Sequence of the second protein:
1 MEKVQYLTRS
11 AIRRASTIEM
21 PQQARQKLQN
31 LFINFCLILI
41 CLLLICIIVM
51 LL

These two protein chains interact to form a complex.

Residue-level contacts at the interface:
Residue L37 in the second protein is in contact with residue I40 in the first protein (closest heavy-atom distance 4.8 Å).
Residue N34 in the second protein contacts residue I33 in the first protein (closest heavy-atom distance 4.4 Å).
Residue C41 in the second protein contacts residue L39 in the first protein (closest heavy-atom distance 4.3 Å).
Residue L44 in the second protein interacts with residue I47 in the first protein (closest heavy-atom distance 3.6 Å).
Residue I38 in the second protein is in contact with residue F32 in the first protein (closest heavy-atom distance 4.1 Å).
Residue C41 in the second protein contacts residue C36 in the first protein (closest heavy-atom distance 4.7 Å).
Residue I45 in the second protein interacts with residue L43 in the first protein (closest heavy-atom distance 4.4 Å).
Residue C41 in the second protein interacts with residue I40 in the first protein (closest heavy-atom distance 3.8 Å).
Residue C41 in the second protein interacts with residue L43 in the first protein (closest heavy-atom distance 4.9 Å).
Residue L37 in the second protein is in contact with residue I33 in the first protein (closest heavy-atom distance 3.4 Å).
Residue L51 in the second protein interacts with residue L51 in the first protein (closest heavy-atom distance 4.7 Å).
Residue L52 in the second protein is in contact with residue M50 in the first protein (closest heavy-atom distance 4.2 Å).
Residue L44 in the second protein interacts with residue L43 in the first protein (closest heavy-atom distance 4.7 Å).
Residue I48 in the second protein interacts with residue L43 in the first protein (closest heavy-atom distance 3.7 Å).
Residue I48 in the second protein interacts with residue C46 in the first protein (closest heavy-atom distance 3.4 Å).
Residue L51 in the second protein contacts residue I47 in the first protein (closest heavy-atom distance 4.5 Å).
Residue L37 in the second protein is in contact with residue C36 in the first protein (closest heavy-atom distance 4.8 Å).
Residue I48 in the second protein interacts with residue I47 in the first protein (closest heavy-atom distance 3.8 Å).

Sequence of the first protein:
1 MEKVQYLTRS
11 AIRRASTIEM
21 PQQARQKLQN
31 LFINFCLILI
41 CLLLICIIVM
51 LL